These two protein chains interact to form a complex.

Interface contacts:
Residue N230 in chain B interacts with residue G45 in chain A (closest heavy-atom distance 3.0 Å).
Residue T231 in chain B contacts residue T46 in chain A (closest heavy-atom distance 3.4 Å).
Residue R250 in chain B contacts residue N34 in chain A (closest heavy-atom distance 2.6 Å).
Residue P365 in chain B is in contact with residue F50 in chain A (closest heavy-atom distance 4.1 Å).
Residue L254 in chain B interacts with residue F38 in chain A (closest heavy-atom distance 3.8 Å).
Residue F313 in chain B contacts residue F38 in chain A (closest heavy-atom distance 4.1 Å).
Residue S247 in chain B is in contact with residue E28 in chain A (closest heavy-atom distance 4.1 Å).
Residue R223 in chain B contacts residue V42 in chain A (closest heavy-atom distance 3.8 Å).
Residue L253 in chain B is in contact with residue Y22 in chain A (closest heavy-atom distance 3.6 Å).
Residue H227 in chain B contacts residue D47 in chain A (closest heavy-atom distance 3.3 Å).
Residue R250 in chain B contacts residue T37 in chain A (closest heavy-atom distance 2.5 Å).
Residue F313 in chain B contacts residue T37 in chain A (closest heavy-atom distance 3.9 Å).
Residue R250 in chain B interacts with residue N30 in chain A (closest heavy-atom distance 3.4 Å).
Residue N249 in chain B is in contact with residue L27 in chain A (closest heavy-atom distance 3.3 Å).
Residue T231 in chain B is in contact with residue F48 in chain A (closest heavy-atom distance 3.0 Å).
Residue N249 in chain B contacts residue D31 in chain A (closest heavy-atom distance 2.8 Å).
Residue L253 in chain B interacts with residue F38 in chain A (closest heavy-atom distance 3.6 Å).
Residue L226 in chain B interacts with residue F38 in chain A (closest heavy-atom distance 4.0 Å).
Residue T231 in chain B is in contact with residue G45 in chain A (closest heavy-atom distance 3.8 Å).
Residue Y267 in chain B contacts residue Y22 in chain A (closest heavy-atom distance 3.3 Å).
Residue K257 in chain B contacts residue F38 in chain A (closest heavy-atom distance 3.9 Å).
Residue N246 in chain B is in contact with residue N30 in chain A (closest heavy-atom distance 3.8 Å).
Residue E222 in chain B interacts with residue T37 in chain A (closest heavy-atom distance 2.6 Å).
Residue K235 in chain B interacts with residue F50 in chain A (closest heavy-atom distance 3.3 Å).
Residue N249 in chain B contacts residue E24 in chain A (closest heavy-atom distance 3.9 Å).
Residue R250 in chain B interacts with residue F38 in chain A (closest heavy-atom distance 4.0 Å).
Residue S247 in chain B is in contact with residue D31 in chain A (closest heavy-atom distance 2.7 Å).
Residue N249 in chain B contacts residue H25 in chain A (closest heavy-atom distance 3.0 Å).
Residue Q224 in chain B contacts residue F48 in chain A (closest heavy-atom distance 3.4 Å).
Residue D314 in chain B is in contact with residue N30 in chain A (closest heavy-atom distance 3.9 Å).
Residue K256 in chain B interacts with residue Y22 in chain A (closest heavy-atom distance 4.1 Å).
Residue E252 in chain B contacts residue Y22 in chain A (closest heavy-atom distance 3.3 Å).
Residue E222 in chain B contacts residue E36 in chain A (closest heavy-atom distance 3.7 Å).
Residue N249 in chain B interacts with residue E26 in chain A (closest heavy-atom distance 4.2 Å).
Residue H227 in chain B contacts residue G45 in chain A (closest heavy-atom distance 3.6 Å).
Residue S234 in chain B interacts with residue T46 in chain A (closest heavy-atom distance 3.4 Å).
Residue H227 in chain B interacts with residue F48 in chain A (closest heavy-atom distance 2.9 Å).
Residue T231 in chain B is in contact with residue D47 in chain A (closest heavy-atom distance 4.0 Å).
Residue N230 in chain B interacts with residue T46 in chain A (closest heavy-atom distance 4.1 Å).
Residue C228 in chain B is in contact with residue F48 in chain A (closest heavy-atom distance 3.4 Å).
Residue L232 in chain B is in contact with residue F50 in chain A (closest heavy-atom distance 4.1 Å).
Residue E252 in chain B contacts residue H25 in chain A (closest heavy-atom distance 2.5 Å).
Residue L253 in chain B is in contact with residue N34 in chain A (closest heavy-atom distance 4.0 Å).
Residue R223 in chain B is in contact with residue Q43 in chain A (closest heavy-atom distance 4.1 Å).
Residue H227 in chain B interacts with residue Q43 in chain A (closest heavy-atom distance 3.2 Å).
Residue R223 in chain B interacts with residue E36 in chain A (closest heavy-atom distance 3.1 Å).
Residue L261 in chain B contacts residue V44 in chain A (closest heavy-atom distance 3.6 Å).
Residue R250 in chain B interacts with residue D31 in chain A (closest heavy-atom distance 3.3 Å).
Residue C228 in chain B interacts with residue F50 in chain A (closest heavy-atom distance 3.6 Å).
Residue K225 in chain B interacts with residue T37 in chain A (closest heavy-atom distance 4.3 Å).
Residue E222 in chain B interacts with residue L33 in chain A (closest heavy-atom distance 3.6 Å).
Residue H227 in chain B interacts with residue V44 in chain A (closest heavy-atom distance 4.1 Å).
Residue E252 in chain B contacts residue G23 in chain A (closest heavy-atom distance 3.3 Å).
Residue L226 in chain B is in contact with residue T37 in chain A (closest heavy-atom distance 3.5 Å).
Residue L253 in chain B is in contact with residue G23 in chain A (closest heavy-atom distance 4.1 Å).
Residue N230 in chain B interacts with residue V44 in chain A (closest heavy-atom distance 3.7 Å).
Residue N249 in chain B contacts residue G23 in chain A (closest heavy-atom distance 3.6 Å).
Residue K256 in chain B is in contact with residue G21 in chain A (closest heavy-atom distance 3.4 Å).
Residue V220 in chain B is in contact with residue F48 in chain A (closest heavy-atom distance 3.9 Å).
Residue I364 in chain B interacts with residue F50 in chain A (closest heavy-atom distance 4.0 Å).

Sequence of chain B:
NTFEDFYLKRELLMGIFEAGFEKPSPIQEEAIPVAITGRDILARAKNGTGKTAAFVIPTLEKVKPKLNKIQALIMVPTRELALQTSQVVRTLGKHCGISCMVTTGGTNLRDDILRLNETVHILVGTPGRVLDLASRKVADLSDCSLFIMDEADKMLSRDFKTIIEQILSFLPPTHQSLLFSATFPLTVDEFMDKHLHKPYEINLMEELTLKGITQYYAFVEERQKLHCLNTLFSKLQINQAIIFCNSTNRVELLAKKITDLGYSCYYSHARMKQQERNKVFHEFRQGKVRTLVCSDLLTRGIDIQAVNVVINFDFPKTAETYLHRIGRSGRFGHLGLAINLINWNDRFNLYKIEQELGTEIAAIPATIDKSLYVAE

Sequence of chain A:
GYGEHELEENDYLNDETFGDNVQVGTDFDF